Sequence of protein 2:
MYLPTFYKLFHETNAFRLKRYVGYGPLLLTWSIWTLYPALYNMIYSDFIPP

The following describes two proteins that form a bound complex.

Sequence of protein 1:
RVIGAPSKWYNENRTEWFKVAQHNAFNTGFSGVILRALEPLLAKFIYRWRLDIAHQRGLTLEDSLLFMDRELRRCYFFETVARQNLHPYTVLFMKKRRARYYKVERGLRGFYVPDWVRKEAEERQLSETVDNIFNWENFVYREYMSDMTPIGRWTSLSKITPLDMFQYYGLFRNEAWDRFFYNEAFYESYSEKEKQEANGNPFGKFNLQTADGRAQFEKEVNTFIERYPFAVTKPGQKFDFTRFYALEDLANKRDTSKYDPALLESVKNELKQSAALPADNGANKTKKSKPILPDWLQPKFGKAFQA

Contacts between the two chains:
Residue F202 in protein 1 contacts residue P4 in protein 2 (closest heavy-atom distance 3.6 Å).
Residue G173 in protein 1 interacts with residue F6 in protein 2 (closest heavy-atom distance 4.4 Å).
Residue P171 in protein 1 contacts residue F6 in protein 2 (closest heavy-atom distance 4.6 Å).
Residue F201 in protein 1 contacts residue L3 in protein 2 (closest heavy-atom distance 4.5 Å).
Residue P171 in protein 1 contacts residue Y7 in protein 2 (closest heavy-atom distance 3.3 Å).
Residue W30 in protein 1 interacts with residue T5 in protein 2 (closest heavy-atom distance 4.0 Å).
Residue T170 in protein 1 contacts residue F6 in protein 2 (closest heavy-atom distance 4.4 Å).
Residue F202 in protein 1 interacts with residue L3 in protein 2 (closest heavy-atom distance 3.3 Å).
Residue F202 in protein 1 interacts with residue Y2 in protein 2 (closest heavy-atom distance 3.7 Å).
Residue Y203 in protein 1 interacts with residue T5 in protein 2 (closest heavy-atom distance 3.9 Å).
Residue F202 in protein 1 contacts residue T5 in protein 2 (closest heavy-atom distance 3.9 Å).
Residue F201 in protein 1 contacts residue T5 in protein 2 (closest heavy-atom distance 3.0 Å).
Residue F201 in protein 1 is in contact with residue P4 in protein 2 (closest heavy-atom distance 3.6 Å).
Residue E196 in protein 1 interacts with residue Y7 in protein 2 (closest heavy-atom distance 4.6 Å).
Residue A197 in protein 1 contacts residue Y7 in protein 2 (closest heavy-atom distance 3.6 Å).
Residue Y190 in protein 1 contacts residue F10 in protein 2 (closest heavy-atom distance 4.9 Å).
Residue I172 in protein 1 is in contact with residue Y7 in protein 2 (closest heavy-atom distance 3.8 Å).
Residue W198 in protein 1 interacts with residue H11 in protein 2 (closest heavy-atom distance 4.7 Å).
Residue G173 in protein 1 contacts residue Y7 in protein 2 (closest heavy-atom distance 3.5 Å).
Residue Y203 in protein 1 contacts residue L3 in protein 2 (closest heavy-atom distance 3.0 Å).
Residue W30 in protein 1 contacts residue Y7 in protein 2 (closest heavy-atom distance 4.6 Å).
Residue N204 in protein 1 interacts with residue M1 in protein 2 (closest heavy-atom distance 3.6 Å).
Residue G191 in protein 1 interacts with residue H11 in protein 2 (closest heavy-atom distance 3.6 Å).
Residue Y203 in protein 1 contacts residue P4 in protein 2 (closest heavy-atom distance 3.5 Å).
Residue N204 in protein 1 is in contact with residue L3 in protein 2 (closest heavy-atom distance 3.2 Å).
Residue P27 in protein 1 interacts with residue L3 in protein 2 (closest heavy-atom distance 4.1 Å).
Residue Y203 in protein 1 is in contact with residue F6 in protein 2 (closest heavy-atom distance 3.1 Å).
Residue R200 in protein 1 interacts with residue T5 in protein 2 (closest heavy-atom distance 4.0 Å).
Residue G173 in protein 1 is in contact with residue F10 in protein 2 (closest heavy-atom distance 3.6 Å).
Residue Y190 in protein 1 is in contact with residue H11 in protein 2 (closest heavy-atom distance 4.3 Å).
Residue N204 in protein 1 is in contact with residue Y2 in protein 2 (closest heavy-atom distance 3.9 Å).
Residue F201 in protein 1 is in contact with residue K8 in protein 2 (closest heavy-atom distance 3.9 Å).
Residue R174 in protein 1 is in contact with residue F10 in protein 2 (closest heavy-atom distance 3.6 Å).
Residue G191 in protein 1 contacts residue Y7 in protein 2 (closest heavy-atom distance 3.7 Å).
Residue R194 in protein 1 is in contact with residue Y7 in protein 2 (closest heavy-atom distance 2.5 Å).
Residue L192 in protein 1 interacts with residue H11 in protein 2 (closest heavy-atom distance 3.7 Å).
Residue F202 in protein 1 is in contact with residue K8 in protein 2 (closest heavy-atom distance 4.2 Å).
Residue Y190 in protein 1 contacts residue Y7 in protein 2 (closest heavy-atom distance 4.2 Å).
Residue W175 in protein 1 interacts with residue N14 in protein 2 (closest heavy-atom distance 3.9 Å).
Residue W175 in protein 1 is in contact with residue F10 in protein 2 (closest heavy-atom distance 3.3 Å).
Residue I172 in protein 1 interacts with residue F6 in protein 2 (closest heavy-atom distance 3.6 Å).